Sequence of chain B:
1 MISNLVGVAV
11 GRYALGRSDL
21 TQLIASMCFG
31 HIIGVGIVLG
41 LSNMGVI

Sequence of chain A:
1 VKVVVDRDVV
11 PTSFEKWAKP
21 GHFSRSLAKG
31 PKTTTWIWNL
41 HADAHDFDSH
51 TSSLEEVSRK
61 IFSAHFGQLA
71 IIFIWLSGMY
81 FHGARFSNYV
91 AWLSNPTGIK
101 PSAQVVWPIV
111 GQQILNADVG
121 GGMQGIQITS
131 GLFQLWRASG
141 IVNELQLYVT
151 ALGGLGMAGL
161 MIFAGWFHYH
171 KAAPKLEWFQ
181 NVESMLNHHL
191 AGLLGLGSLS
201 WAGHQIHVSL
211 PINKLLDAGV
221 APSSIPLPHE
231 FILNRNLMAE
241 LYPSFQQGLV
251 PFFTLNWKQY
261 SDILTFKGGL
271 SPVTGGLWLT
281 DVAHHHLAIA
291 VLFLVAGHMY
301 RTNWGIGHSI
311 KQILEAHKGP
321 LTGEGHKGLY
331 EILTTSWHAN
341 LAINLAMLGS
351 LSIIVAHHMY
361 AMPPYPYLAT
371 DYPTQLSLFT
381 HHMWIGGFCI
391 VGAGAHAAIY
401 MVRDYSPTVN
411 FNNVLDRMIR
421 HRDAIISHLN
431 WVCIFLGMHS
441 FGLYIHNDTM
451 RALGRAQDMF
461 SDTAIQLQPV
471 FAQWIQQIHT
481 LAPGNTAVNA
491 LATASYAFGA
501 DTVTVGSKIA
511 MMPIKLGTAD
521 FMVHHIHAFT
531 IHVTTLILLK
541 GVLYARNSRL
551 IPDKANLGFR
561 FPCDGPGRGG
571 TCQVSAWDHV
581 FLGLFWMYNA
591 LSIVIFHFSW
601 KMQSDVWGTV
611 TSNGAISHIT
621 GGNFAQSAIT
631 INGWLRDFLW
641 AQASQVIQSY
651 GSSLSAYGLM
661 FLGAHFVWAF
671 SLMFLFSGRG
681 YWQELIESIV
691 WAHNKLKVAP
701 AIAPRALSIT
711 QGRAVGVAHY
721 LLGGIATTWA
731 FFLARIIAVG

Residue-level contacts at the interface:
Residue K258 in chain A interacts with residue S42 in chain B (closest heavy-atom distance 3.5 Å).
Residue K258 in chain A interacts with residue N43 in chain B (closest heavy-atom distance 4.6 Å).
Residue L255 in chain A contacts residue V35 in chain B (closest heavy-atom distance 3.8 Å).
Residue W257 in chain A contacts residue V35 in chain B (closest heavy-atom distance 4.0 Å).
Residue L255 in chain A is in contact with residue N4 in chain B (closest heavy-atom distance 3.6 Å).
Residue T254 in chain A contacts residue M1 in chain B (closest heavy-atom distance 4.9 Å).
Residue I306 in chain A interacts with residue A25 in chain B (closest heavy-atom distance 3.6 Å).
Residue I306 in chain A is in contact with residue Q22 in chain B (closest heavy-atom distance 3.6 Å).
Residue T254 in chain A is in contact with residue N4 in chain B (closest heavy-atom distance 3.1 Å).
Residue L255 in chain A is in contact with residue V8 in chain B (closest heavy-atom distance 4.6 Å).
Residue L255 in chain A contacts residue V38 in chain B (closest heavy-atom distance 3.7 Å).
Residue W257 in chain A contacts residue L39 in chain B (closest heavy-atom distance 3.4 Å).

This data describes a binding interaction between two proteins.